Sequence of chain A:
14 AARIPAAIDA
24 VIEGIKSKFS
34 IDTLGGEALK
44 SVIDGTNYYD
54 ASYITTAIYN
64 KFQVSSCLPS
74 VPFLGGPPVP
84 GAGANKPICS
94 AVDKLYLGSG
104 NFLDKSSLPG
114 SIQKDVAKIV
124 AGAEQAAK

Sequence of chain B:
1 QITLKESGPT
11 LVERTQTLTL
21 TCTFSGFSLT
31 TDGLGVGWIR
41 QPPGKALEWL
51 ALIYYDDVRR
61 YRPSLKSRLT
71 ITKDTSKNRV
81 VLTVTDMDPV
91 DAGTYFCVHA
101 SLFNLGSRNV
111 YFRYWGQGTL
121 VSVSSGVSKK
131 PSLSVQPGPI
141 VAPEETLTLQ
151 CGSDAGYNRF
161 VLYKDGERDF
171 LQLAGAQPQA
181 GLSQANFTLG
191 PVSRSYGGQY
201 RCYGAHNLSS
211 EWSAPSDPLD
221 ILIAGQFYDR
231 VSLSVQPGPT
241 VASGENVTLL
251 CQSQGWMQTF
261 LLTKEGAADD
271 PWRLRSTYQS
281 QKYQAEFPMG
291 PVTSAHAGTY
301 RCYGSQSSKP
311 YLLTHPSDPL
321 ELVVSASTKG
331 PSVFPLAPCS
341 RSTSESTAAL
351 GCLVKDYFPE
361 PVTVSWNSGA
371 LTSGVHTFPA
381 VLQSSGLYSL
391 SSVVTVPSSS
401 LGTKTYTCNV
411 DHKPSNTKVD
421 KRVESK

Interface contacts:
Residue L173 in chain B interacts with residue F105 in chain A (closest heavy-atom distance 3.5 Å).
Residue Q172 in chain B contacts residue D107 in chain A (closest heavy-atom distance 4.5 Å).
Residue F187 in chain B contacts residue F105 in chain A (closest heavy-atom distance 4.2 Å).
Residue Y163 in chain B interacts with residue P81 in chain A (closest heavy-atom distance 3.6 Å).
Residue L173 in chain B interacts with residue P72 in chain A (closest heavy-atom distance 3.7 Å).
Residue L173 in chain B contacts residue L100 in chain A (closest heavy-atom distance 3.6 Å).
Residue Q172 in chain B interacts with residue L106 in chain A (closest heavy-atom distance 4.2 Å).
Residue F170 in chain B interacts with residue L106 in chain A (closest heavy-atom distance 4.0 Å).
Residue W212 in chain B interacts with residue V82 in chain A (closest heavy-atom distance 4.2 Å).
Residue A174 in chain B contacts residue L106 in chain A (closest heavy-atom distance 4.8 Å).
Residue R159 in chain B interacts with residue G101 in chain A (closest heavy-atom distance 4.6 Å).
Residue G175 in chain B interacts with residue N104 in chain A (closest heavy-atom distance 3.6 Å).
Residue L173 in chain B interacts with residue N104 in chain A (closest heavy-atom distance 4.6 Å).
Residue A174 in chain B contacts residue N104 in chain A (closest heavy-atom distance 3.3 Å).
Residue F170 in chain B contacts residue P72 in chain A (closest heavy-atom distance 3.8 Å).
Residue R159 in chain B contacts residue L100 in chain A (closest heavy-atom distance 3.4 Å).
Residue Q172 in chain B contacts residue F105 in chain A (closest heavy-atom distance 3.8 Å).
Residue W212 in chain B is in contact with residue P72 in chain A (closest heavy-atom distance 3.6 Å).
Residue S209 in chain B is in contact with residue N88 in chain A (closest heavy-atom distance 3.3 Å).
Residue G175 in chain B interacts with residue G101 in chain A (closest heavy-atom distance 2.9 Å).
Residue W212 in chain B interacts with residue P83 in chain A (closest heavy-atom distance 4.3 Å).
Residue T188 in chain B interacts with residue F105 in chain A (closest heavy-atom distance 4.4 Å).
Residue S210 in chain B is in contact with residue P83 in chain A (closest heavy-atom distance 3.2 Å).
Residue Y203 in chain B interacts with residue G79 in chain A (closest heavy-atom distance 4.1 Å).
Residue Y163 in chain B interacts with residue V74 in chain A (closest heavy-atom distance 4.5 Å).
Residue Y163 in chain B contacts residue P72 in chain A (closest heavy-atom distance 4.4 Å).
Residue R168 in chain B contacts residue L77 in chain A (closest heavy-atom distance 3.8 Å).
Residue R159 in chain B is in contact with residue K97 in chain A (closest heavy-atom distance 4.7 Å).
Residue L173 in chain B contacts residue L106 in chain A (closest heavy-atom distance 2.7 Å).
Residue F170 in chain B contacts residue D107 in chain A (closest heavy-atom distance 4.8 Å).
Residue Y163 in chain B contacts residue S73 in chain A (closest heavy-atom distance 4.7 Å).
Residue G175 in chain B is in contact with residue G103 in chain A (closest heavy-atom distance 3.8 Å).
Residue R159 in chain B interacts with residue D96 in chain A (closest heavy-atom distance 3.3 Å).
Residue Y203 in chain B is in contact with residue P81 in chain A (closest heavy-atom distance 3.7 Å).
Residue F170 in chain B interacts with residue K108 in chain A (closest heavy-atom distance 4.6 Å).
Residue L208 in chain B is in contact with residue P83 in chain A (closest heavy-atom distance 4.1 Å).
Residue Q177 in chain B interacts with residue S102 in chain A (closest heavy-atom distance 3.6 Å).
Residue F170 in chain B interacts with residue L71 in chain A (closest heavy-atom distance 4.0 Å).
Residue A176 in chain B interacts with residue G101 in chain A (closest heavy-atom distance 4.3 Å).
Residue L173 in chain B interacts with residue L71 in chain A (closest heavy-atom distance 4.8 Å).
Residue S209 in chain B interacts with residue P83 in chain A (closest heavy-atom distance 3.9 Å).
Residue L173 in chain B interacts with residue D107 in chain A (closest heavy-atom distance 4.8 Å).
Residue R168 in chain B contacts residue V74 in chain A (closest heavy-atom distance 2.9 Å).
Residue L208 in chain B contacts residue C70 in chain A (closest heavy-atom distance 4.4 Å).
Residue A176 in chain B interacts with residue S102 in chain A (closest heavy-atom distance 4.6 Å).
Residue R168 in chain B interacts with residue P75 in chain A (closest heavy-atom distance 3.5 Å).
Residue L208 in chain B is in contact with residue A87 in chain A (closest heavy-atom distance 4.6 Å).
Residue L171 in chain B interacts with residue D107 in chain A (closest heavy-atom distance 2.9 Å).
Residue D169 in chain B contacts residue K108 in chain A (closest heavy-atom distance 4.8 Å).
Residue E167 in chain B interacts with residue L77 in chain A (closest heavy-atom distance 3.4 Å).
Residue A174 in chain B is in contact with residue L100 in chain A (closest heavy-atom distance 3.6 Å).
Residue G175 in chain B interacts with residue S102 in chain A (closest heavy-atom distance 4.2 Å).
Residue N186 in chain B contacts residue F105 in chain A (closest heavy-atom distance 3.5 Å).
Residue A174 in chain B is in contact with residue F105 in chain A (closest heavy-atom distance 3.5 Å).
Residue Y203 in chain B is in contact with residue P80 in chain A (closest heavy-atom distance 4.6 Å).
Residue L208 in chain B contacts residue D96 in chain A (closest heavy-atom distance 3.0 Å).
Residue W212 in chain B is in contact with residue P81 in chain A (closest heavy-atom distance 3.3 Å).
Residue E211 in chain B contacts residue P83 in chain A (closest heavy-atom distance 4.7 Å).
Residue G175 in chain B contacts residue L100 in chain A (closest heavy-atom distance 3.5 Å).
Residue S209 in chain B contacts residue A87 in chain A (closest heavy-atom distance 3.5 Å).

These two protein chains interact to form a complex.